Sequence of protein 2:
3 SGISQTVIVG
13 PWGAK

Sequence of protein 1:
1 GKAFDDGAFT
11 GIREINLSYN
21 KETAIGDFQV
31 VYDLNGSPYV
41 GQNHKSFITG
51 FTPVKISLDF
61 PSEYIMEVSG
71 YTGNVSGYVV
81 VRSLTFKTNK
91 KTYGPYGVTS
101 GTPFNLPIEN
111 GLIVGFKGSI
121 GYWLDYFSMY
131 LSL

These two protein chains interact to form a complex.

Contacts between the two chains:
Residue L131 in protein 1 interacts with residue V9 in protein 2 (closest heavy-atom distance 4.1 Å).
Residue L106 in protein 1 contacts residue W14 in protein 2 (closest heavy-atom distance 4.4 Å).
Residue I108 in protein 1 interacts with residue G12 in protein 2 (closest heavy-atom distance 4.0 Å).
Residue I108 in protein 1 interacts with residue V11 in protein 2 (closest heavy-atom distance 4.4 Å).
Residue L133 in protein 1 contacts residue T8 in protein 2 (closest heavy-atom distance 3.7 Å).
Residue L106 in protein 1 is in contact with residue V11 in protein 2 (closest heavy-atom distance 4.2 Å).
Residue E109 in protein 1 interacts with residue V11 in protein 2 (closest heavy-atom distance 4.3 Å).
Residue G111 in protein 1 contacts residue V9 in protein 2 (closest heavy-atom distance 4.5 Å).
Residue L133 in protein 1 interacts with residue V9 in protein 2 (closest heavy-atom distance 3.8 Å).
Residue P107 in protein 1 contacts residue P13 in protein 2 (closest heavy-atom distance 3.5 Å).
Residue S132 in protein 1 interacts with residue V9 in protein 2 (closest heavy-atom distance 4.1 Å).
Residue N110 in protein 1 interacts with residue V9 in protein 2 (closest heavy-atom distance 3.3 Å).
Residue E109 in protein 1 is in contact with residue I10 in protein 2 (closest heavy-atom distance 2.8 Å).
Residue N110 in protein 1 contacts residue Q7 in protein 2 (closest heavy-atom distance 3.6 Å).
Residue N110 in protein 1 is in contact with residue T8 in protein 2 (closest heavy-atom distance 3.0 Å).
Residue E109 in protein 1 is in contact with residue G12 in protein 2 (closest heavy-atom distance 3.4 Å).
Residue L131 in protein 1 interacts with residue V11 in protein 2 (closest heavy-atom distance 3.8 Å).
Residue P107 in protein 1 contacts residue G12 in protein 2 (closest heavy-atom distance 2.8 Å).
Residue I108 in protein 1 is in contact with residue I10 in protein 2 (closest heavy-atom distance 3.6 Å).
Residue N105 in protein 1 is in contact with residue W14 in protein 2 (closest heavy-atom distance 3.1 Å).
Residue P107 in protein 1 contacts residue I10 in protein 2 (closest heavy-atom distance 4.6 Å).
Residue L133 in protein 1 contacts residue Q7 in protein 2 (closest heavy-atom distance 3.3 Å).
Residue P107 in protein 1 is in contact with residue W14 in protein 2 (closest heavy-atom distance 3.7 Å).
Residue E109 in protein 1 contacts residue P13 in protein 2 (closest heavy-atom distance 3.8 Å).
Residue N110 in protein 1 contacts residue I10 in protein 2 (closest heavy-atom distance 2.9 Å).
Residue P107 in protein 1 interacts with residue V11 in protein 2 (closest heavy-atom distance 3.5 Å).